These two protein chains interact to form a complex.

Sequence of the first protein:
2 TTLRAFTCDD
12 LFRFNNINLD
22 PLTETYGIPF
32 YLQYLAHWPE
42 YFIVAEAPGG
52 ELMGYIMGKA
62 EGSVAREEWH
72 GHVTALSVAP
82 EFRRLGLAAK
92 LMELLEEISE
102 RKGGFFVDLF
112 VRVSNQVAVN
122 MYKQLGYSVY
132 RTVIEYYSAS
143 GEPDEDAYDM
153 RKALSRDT

Sequence of the second protein:
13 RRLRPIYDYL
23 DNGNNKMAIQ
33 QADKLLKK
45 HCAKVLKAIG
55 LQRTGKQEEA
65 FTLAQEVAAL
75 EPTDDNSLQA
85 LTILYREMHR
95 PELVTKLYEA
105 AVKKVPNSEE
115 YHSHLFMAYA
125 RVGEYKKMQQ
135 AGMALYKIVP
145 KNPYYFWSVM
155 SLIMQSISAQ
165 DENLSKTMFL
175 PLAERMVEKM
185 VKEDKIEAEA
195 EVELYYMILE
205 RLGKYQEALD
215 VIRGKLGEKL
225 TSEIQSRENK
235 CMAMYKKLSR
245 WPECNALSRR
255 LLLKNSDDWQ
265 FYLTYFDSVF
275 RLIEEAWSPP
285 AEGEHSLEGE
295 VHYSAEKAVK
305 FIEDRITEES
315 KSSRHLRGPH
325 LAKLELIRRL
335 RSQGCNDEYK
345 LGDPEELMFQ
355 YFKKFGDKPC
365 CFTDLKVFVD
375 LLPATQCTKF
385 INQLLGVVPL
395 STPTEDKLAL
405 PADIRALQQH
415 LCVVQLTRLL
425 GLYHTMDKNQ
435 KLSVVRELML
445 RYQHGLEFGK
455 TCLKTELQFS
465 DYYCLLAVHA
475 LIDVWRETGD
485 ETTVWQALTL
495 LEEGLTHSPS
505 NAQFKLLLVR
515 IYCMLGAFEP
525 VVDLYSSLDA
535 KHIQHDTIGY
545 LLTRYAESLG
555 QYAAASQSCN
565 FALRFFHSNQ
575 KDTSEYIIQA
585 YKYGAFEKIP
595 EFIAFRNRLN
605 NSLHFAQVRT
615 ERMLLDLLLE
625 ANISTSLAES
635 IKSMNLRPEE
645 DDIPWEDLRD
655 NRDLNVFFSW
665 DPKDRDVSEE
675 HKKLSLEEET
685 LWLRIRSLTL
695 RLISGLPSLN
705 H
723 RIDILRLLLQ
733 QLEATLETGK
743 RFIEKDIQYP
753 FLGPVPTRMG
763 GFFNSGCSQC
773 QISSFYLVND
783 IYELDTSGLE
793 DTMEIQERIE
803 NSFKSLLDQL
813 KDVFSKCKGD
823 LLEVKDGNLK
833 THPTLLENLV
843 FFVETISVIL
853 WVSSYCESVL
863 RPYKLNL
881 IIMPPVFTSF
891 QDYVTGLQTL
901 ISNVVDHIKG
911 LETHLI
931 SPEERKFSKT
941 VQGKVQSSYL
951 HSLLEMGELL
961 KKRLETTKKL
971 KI

Interface contacts:
Residue R602 in the second protein contacts residue D10 in the first protein (closest heavy-atom distance 3.2 Å).
Residue Q264 in the second protein is in contact with residue L4 in the first protein (closest heavy-atom distance 3.4 Å).
Residue D262 in the second protein interacts with residue L4 in the first protein (closest heavy-atom distance 3.9 Å).
Residue W263 in the second protein contacts residue T2 in the first protein (closest heavy-atom distance 3.3 Å).
Residue D576 in the second protein interacts with residue P30 in the first protein (closest heavy-atom distance 3.5 Å).
Residue L457 in the second protein is in contact with residue S115 in the first protein (closest heavy-atom distance 3.7 Å).
Residue S226 in the second protein is in contact with residue R102 in the first protein (closest heavy-atom distance 3.4 Å).
Residue R321 in the second protein contacts residue P49 in the first protein (closest heavy-atom distance 3.6 Å).
Residue F569 in the second protein is in contact with residue I29 in the first protein (closest heavy-atom distance 3.3 Å).
Residue D262 in the second protein is in contact with residue T2 in the first protein (closest heavy-atom distance 3.2 Å).
Residue T367 in the second protein contacts residue F83 in the first protein (closest heavy-atom distance 3.4 Å).
Residue S226 in the second protein contacts residue E41 in the first protein (closest heavy-atom distance 3.5 Å).
Residue F596 in the second protein is in contact with residue A37 in the first protein (closest heavy-atom distance 3.9 Å).
Residue T577 in the second protein contacts residue L33 in the first protein (closest heavy-atom distance 3.5 Å).
Residue E460 in the second protein contacts residue V118 in the first protein (closest heavy-atom distance 3.0 Å).
Residue E595 in the second protein interacts with residue T8 in the first protein (closest heavy-atom distance 3.8 Å).
Residue P363 in the second protein contacts residue R84 in the first protein (closest heavy-atom distance 3.8 Å).
Residue C364 in the second protein interacts with residue E82 in the first protein (closest heavy-atom distance 3.3 Å).
Residue T541 in the second protein is in contact with residue N16 in the first protein (closest heavy-atom distance 2.6 Å).
Residue R321 in the second protein interacts with residue L86 in the first protein (closest heavy-atom distance 3.4 Å).
Residue D657 in the second protein contacts residue N16 in the first protein (closest heavy-atom distance 3.1 Å).
Residue L603 in the second protein is in contact with residue I29 in the first protein (closest heavy-atom distance 3.2 Å).
Residue Q538 in the second protein contacts residue N16 in the first protein (closest heavy-atom distance 2.0 Å).
Residue C364 in the second protein is in contact with residue F83 in the first protein (closest heavy-atom distance 3.5 Å).
Residue T541 in the second protein contacts residue F13 in the first protein (closest heavy-atom distance 3.9 Å).
Residue E227 in the second protein contacts residue R102 in the first protein (closest heavy-atom distance 3.1 Å).
Residue W263 in the second protein contacts residue P49 in the first protein (closest heavy-atom distance 3.7 Å).
Residue I537 in the second protein contacts residue F15 in the first protein (closest heavy-atom distance 3.6 Å).
Residue F599 in the second protein is in contact with residue F13 in the first protein (closest heavy-atom distance 3.4 Å).
Residue I228 in the second protein interacts with residue I99 in the first protein (closest heavy-atom distance 3.4 Å).
Residue T459 in the second protein interacts with residue P22 in the first protein (closest heavy-atom distance 3.7 Å).
Residue F596 in the second protein contacts residue L33 in the first protein (closest heavy-atom distance 3.7 Å).
Residue L325 in the second protein interacts with residue P49 in the first protein (closest heavy-atom distance 3.6 Å).
Residue Q264 in the second protein interacts with residue T3 in the first protein (closest heavy-atom distance 3.0 Å).
Residue Q538 in the second protein interacts with residue F15 in the first protein (closest heavy-atom distance 3.8 Å).
Residue Q538 in the second protein is in contact with residue L20 in the first protein (closest heavy-atom distance 3.7 Å).
Residue N259 in the second protein is in contact with residue K91 in the first protein (closest heavy-atom distance 3.4 Å).
Residue Y580 in the second protein is in contact with residue P30 in the first protein (closest heavy-atom distance 3.4 Å).
Residue I537 in the second protein interacts with residue T26 in the first protein (closest heavy-atom distance 3.3 Å).
Residue A506 in the second protein contacts residue L20 in the first protein (closest heavy-atom distance 3.9 Å).
Residue Y587 in the second protein contacts residue H38 in the first protein (closest heavy-atom distance 3.4 Å).
Residue T577 in the second protein interacts with residue I29 in the first protein (closest heavy-atom distance 3.6 Å).
Residue E595 in the second protein contacts residue C9 in the first protein (closest heavy-atom distance 3.8 Å).
Residue T367 in the second protein contacts residue E52 in the first protein (closest heavy-atom distance 3.8 Å).
Residue H536 in the second protein is in contact with residue G28 in the first protein (closest heavy-atom distance 3.2 Å).
Residue V660 in the second protein interacts with residue L20 in the first protein (closest heavy-atom distance 3.9 Å).
Residue K362 in the second protein contacts residue R85 in the first protein (closest heavy-atom distance 3.7 Å).
Residue D261 in the second protein interacts with residue T2 in the first protein (closest heavy-atom distance 3.0 Å).
Residue P363 in the second protein is in contact with residue E82 in the first protein (closest heavy-atom distance 3.3 Å).
Residue R602 in the second protein contacts residue F13 in the first protein (closest heavy-atom distance 3.5 Å).
Residue I537 in the second protein interacts with residue F13 in the first protein (closest heavy-atom distance 3.4 Å).
Residue Y580 in the second protein interacts with residue Q34 in the first protein (closest heavy-atom distance 3.5 Å).
Residue W263 in the second protein interacts with residue T3 in the first protein (closest heavy-atom distance 3.1 Å).
Residue C364 in the second protein contacts residue L86 in the first protein (closest heavy-atom distance 3.4 Å).
Residue S504 in the second protein contacts residue P22 in the first protein (closest heavy-atom distance 3.6 Å).
Residue F662 in the second protein is in contact with residue E82 in the first protein (closest heavy-atom distance 3.0 Å).
Residue R321 in the second protein is in contact with residue M54 in the first protein (closest heavy-atom distance 3.5 Å).
Residue I537 in the second protein is in contact with residue L12 in the first protein (closest heavy-atom distance 3.4 Å).
Residue L603 in the second protein contacts residue F13 in the first protein (closest heavy-atom distance 3.5 Å).
Residue K535 in the second protein is in contact with residue T26 in the first protein (closest heavy-atom distance 3.8 Å).